Sequence of chain B:
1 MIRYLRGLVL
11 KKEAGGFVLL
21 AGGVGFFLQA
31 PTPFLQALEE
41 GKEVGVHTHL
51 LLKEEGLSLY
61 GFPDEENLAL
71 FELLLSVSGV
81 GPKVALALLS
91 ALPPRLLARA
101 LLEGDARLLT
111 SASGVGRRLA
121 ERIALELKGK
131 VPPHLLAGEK

This data describes a binding interaction between two proteins.

Sequence of chain A:
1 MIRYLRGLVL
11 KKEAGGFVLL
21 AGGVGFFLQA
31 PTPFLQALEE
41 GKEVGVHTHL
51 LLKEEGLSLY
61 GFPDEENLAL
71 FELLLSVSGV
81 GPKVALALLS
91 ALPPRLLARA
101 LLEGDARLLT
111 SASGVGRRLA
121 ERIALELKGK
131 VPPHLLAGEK

Residue-level contacts at the interface:
Residue Y4 in chain A is in contact with residue G25 in chain B (closest heavy-atom distance 4.9 Å).
Residue M1 in chain A interacts with residue L52 in chain B (closest heavy-atom distance 4.1 Å).
Residue L50 in chain A interacts with residue L57 in chain B (closest heavy-atom distance 4.3 Å).
Residue K53 in chain A interacts with residue E54 in chain B (closest heavy-atom distance 4.0 Å).
Residue E66 in chain A is in contact with residue K11 in chain B (closest heavy-atom distance 4.1 Å).
Residue L52 in chain A contacts residue K53 in chain B (closest heavy-atom distance 3.9 Å).
Residue R6 in chain A is in contact with residue A21 in chain B (closest heavy-atom distance 3.2 Å).
Residue M1 in chain A interacts with residue L59 in chain B (closest heavy-atom distance 3.5 Å).
Residue R3 in chain A is in contact with residue F26 in chain B (closest heavy-atom distance 4.9 Å).
Residue M1 in chain A contacts residue S58 in chain B (closest heavy-atom distance 4.4 Å).
Residue M1 in chain A contacts residue F26 in chain B (closest heavy-atom distance 3.2 Å).
Residue L52 in chain A interacts with residue L57 in chain B (closest heavy-atom distance 3.9 Å).
Residue M1 in chain A is in contact with residue F27 in chain B (closest heavy-atom distance 3.2 Å).
Residue R3 in chain A interacts with residue V24 in chain B (closest heavy-atom distance 4.7 Å).
Residue R6 in chain A is in contact with residue L20 in chain B (closest heavy-atom distance 3.7 Å).
Residue L5 in chain A contacts residue G25 in chain B (closest heavy-atom distance 4.6 Å).
Residue Y4 in chain A is in contact with residue L20 in chain B (closest heavy-atom distance 3.3 Å).
Residue I2 in chain A contacts residue F26 in chain B (closest heavy-atom distance 4.9 Å).
Residue R3 in chain A contacts residue V18 in chain B (closest heavy-atom distance 3.2 Å).
Residue R3 in chain A interacts with residue F27 in chain B (closest heavy-atom distance 4.0 Å).
Residue L5 in chain A interacts with residue V24 in chain B (closest heavy-atom distance 4.0 Å).
Residue M1 in chain A is in contact with residue G25 in chain B (closest heavy-atom distance 3.1 Å).
Residue R3 in chain A is in contact with residue G25 in chain B (closest heavy-atom distance 2.7 Å).
Residue F26 in chain A contacts residue V24 in chain B (closest heavy-atom distance 3.9 Å).
Residue I2 in chain A is in contact with residue F27 in chain B (closest heavy-atom distance 4.9 Å).
Residue L5 in chain A contacts residue G23 in chain B (closest heavy-atom distance 3.9 Å).
Residue I2 in chain A interacts with residue V24 in chain B (closest heavy-atom distance 3.6 Å).
Residue L52 in chain A contacts residue E54 in chain B (closest heavy-atom distance 4.2 Å).
Residue R3 in chain A is in contact with residue E13 in chain B (closest heavy-atom distance 4.1 Å).
Residue R3 in chain A contacts residue L20 in chain B (closest heavy-atom distance 4.4 Å).
Residue H49 in chain A contacts residue L57 in chain B (closest heavy-atom distance 4.0 Å).
Residue R6 in chain A interacts with residue G23 in chain B (closest heavy-atom distance 4.4 Å).
Residue F26 in chain A contacts residue G23 in chain B (closest heavy-atom distance 4.8 Å).
Residue I2 in chain A interacts with residue G25 in chain B (closest heavy-atom distance 3.1 Å).
Residue L52 in chain A is in contact with residue L52 in chain B (closest heavy-atom distance 4.8 Å).
Residue M1 in chain A interacts with residue L57 in chain B (closest heavy-atom distance 2.5 Å).